Interface contacts:
Residue A410 in chain A interacts with residue A23 in chain B (closest heavy-atom distance 3.3 Å).
Residue A410 in chain A is in contact with residue M26 in chain B (closest heavy-atom distance 4.1 Å).
Residue F409 in chain A interacts with residue V27 in chain B (closest heavy-atom distance 4.4 Å).
Residue F409 in chain A interacts with residue A23 in chain B (closest heavy-atom distance 3.5 Å).
Residue A410 in chain A contacts residue V27 in chain B (closest heavy-atom distance 3.7 Å).

Sequence of chain B:
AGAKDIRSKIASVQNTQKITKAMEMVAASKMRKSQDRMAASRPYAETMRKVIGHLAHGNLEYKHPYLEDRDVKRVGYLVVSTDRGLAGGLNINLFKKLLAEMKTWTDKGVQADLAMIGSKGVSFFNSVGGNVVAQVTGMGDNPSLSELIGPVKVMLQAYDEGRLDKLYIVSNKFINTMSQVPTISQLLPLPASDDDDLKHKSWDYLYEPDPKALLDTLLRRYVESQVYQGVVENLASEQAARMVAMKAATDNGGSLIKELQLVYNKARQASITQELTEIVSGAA

This data describes a binding interaction between two proteins.

Sequence of chain A:
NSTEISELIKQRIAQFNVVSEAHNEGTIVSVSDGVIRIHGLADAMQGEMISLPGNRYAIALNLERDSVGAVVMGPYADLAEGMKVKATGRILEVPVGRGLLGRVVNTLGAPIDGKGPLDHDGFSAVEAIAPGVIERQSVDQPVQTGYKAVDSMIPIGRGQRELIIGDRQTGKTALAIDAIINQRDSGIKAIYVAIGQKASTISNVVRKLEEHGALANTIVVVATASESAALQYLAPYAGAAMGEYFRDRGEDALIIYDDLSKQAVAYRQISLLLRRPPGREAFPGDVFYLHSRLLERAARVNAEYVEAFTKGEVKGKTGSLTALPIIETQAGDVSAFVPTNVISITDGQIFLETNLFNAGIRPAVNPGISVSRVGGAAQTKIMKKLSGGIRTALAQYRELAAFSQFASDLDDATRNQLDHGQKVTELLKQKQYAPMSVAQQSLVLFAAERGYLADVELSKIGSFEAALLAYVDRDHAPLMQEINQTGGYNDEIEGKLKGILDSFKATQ